Sequence of protein 1:
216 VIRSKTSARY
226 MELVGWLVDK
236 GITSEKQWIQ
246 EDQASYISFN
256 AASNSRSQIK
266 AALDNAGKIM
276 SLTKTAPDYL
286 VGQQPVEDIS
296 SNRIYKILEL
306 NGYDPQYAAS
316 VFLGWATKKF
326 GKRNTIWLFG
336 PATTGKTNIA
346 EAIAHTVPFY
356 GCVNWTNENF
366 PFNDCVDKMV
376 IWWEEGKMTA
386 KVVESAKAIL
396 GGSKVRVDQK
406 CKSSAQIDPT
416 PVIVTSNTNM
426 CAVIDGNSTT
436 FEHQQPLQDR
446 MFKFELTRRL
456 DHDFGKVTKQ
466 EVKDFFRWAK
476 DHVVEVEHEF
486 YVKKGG

Sequence of protein 2:
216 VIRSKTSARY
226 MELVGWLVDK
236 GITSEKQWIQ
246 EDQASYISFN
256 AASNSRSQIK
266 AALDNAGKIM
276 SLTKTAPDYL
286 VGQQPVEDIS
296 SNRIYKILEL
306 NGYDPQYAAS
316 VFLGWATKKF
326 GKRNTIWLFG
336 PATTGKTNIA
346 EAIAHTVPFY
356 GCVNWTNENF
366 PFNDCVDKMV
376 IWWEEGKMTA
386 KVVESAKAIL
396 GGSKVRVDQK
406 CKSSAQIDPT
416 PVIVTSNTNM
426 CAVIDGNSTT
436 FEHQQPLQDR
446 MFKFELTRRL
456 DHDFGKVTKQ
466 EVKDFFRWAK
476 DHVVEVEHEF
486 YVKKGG

Interface contacts:
Residue A256 in protein 1 interacts with residue R218 in protein 2 (closest heavy-atom distance 4.3 Å).
Residue N255 in protein 1 is in contact with residue S222 in protein 2 (closest heavy-atom distance 4.8 Å).
Residue A256 in protein 1 is in contact with residue S219 in protein 2 (closest heavy-atom distance 4.0 Å).

This data describes a binding interaction between two proteins.